Sequence of protein 1:
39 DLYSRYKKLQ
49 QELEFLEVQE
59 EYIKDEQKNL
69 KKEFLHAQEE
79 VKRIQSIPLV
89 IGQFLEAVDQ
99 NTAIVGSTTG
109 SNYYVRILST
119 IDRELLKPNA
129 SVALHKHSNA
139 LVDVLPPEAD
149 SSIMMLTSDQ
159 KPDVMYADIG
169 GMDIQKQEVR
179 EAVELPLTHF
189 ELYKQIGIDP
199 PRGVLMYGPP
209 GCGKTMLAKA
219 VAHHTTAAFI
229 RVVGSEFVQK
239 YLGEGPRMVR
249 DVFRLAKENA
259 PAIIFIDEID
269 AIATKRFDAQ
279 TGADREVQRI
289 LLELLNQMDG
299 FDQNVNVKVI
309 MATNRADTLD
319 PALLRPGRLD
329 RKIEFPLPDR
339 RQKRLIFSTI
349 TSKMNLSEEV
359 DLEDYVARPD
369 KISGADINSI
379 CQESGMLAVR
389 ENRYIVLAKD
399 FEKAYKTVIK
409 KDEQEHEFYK

These two protein chains interact to form a complex.

Residue-level contacts at the interface:
Residue R81 in protein 1 contacts residue V150 in protein 2 (closest heavy-atom distance 3.4 Å).
Residue R121 in protein 1 contacts residue K280 in protein 2 (closest heavy-atom distance 3.5 Å).
Residue H135 in protein 1 contacts residue G116 in protein 2 (closest heavy-atom distance 4.6 Å).
Residue H135 in protein 1 is in contact with residue I147 in protein 2 (closest heavy-atom distance 3.8 Å).
Residue E78 in protein 1 interacts with residue K151 in protein 2 (closest heavy-atom distance 3.3 Å).

Sequence of protein 2:
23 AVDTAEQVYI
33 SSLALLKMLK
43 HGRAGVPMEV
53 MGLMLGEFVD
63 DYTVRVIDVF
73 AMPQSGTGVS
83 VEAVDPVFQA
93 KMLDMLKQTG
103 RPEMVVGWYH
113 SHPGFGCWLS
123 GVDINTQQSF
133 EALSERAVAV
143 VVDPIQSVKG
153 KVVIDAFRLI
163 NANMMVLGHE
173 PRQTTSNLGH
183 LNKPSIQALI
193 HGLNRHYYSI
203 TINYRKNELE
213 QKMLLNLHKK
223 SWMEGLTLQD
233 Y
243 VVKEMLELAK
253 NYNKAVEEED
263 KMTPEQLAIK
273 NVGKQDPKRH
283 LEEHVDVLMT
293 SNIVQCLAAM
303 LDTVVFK